The following describes two proteins that form a bound complex.

Sequence of protein 2:
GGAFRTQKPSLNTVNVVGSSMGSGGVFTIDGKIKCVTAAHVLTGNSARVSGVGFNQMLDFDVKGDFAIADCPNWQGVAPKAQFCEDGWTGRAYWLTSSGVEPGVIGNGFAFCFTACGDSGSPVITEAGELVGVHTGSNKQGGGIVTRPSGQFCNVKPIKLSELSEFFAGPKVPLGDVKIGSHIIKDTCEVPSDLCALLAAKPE

Contacts between the two chains:
Residue S19 in protein 2 interacts with residue V181 in protein 1 (closest heavy-atom distance 3.9 Å).
Residue L104 in protein 2 is in contact with residue P179 in protein 1 (closest heavy-atom distance 3.9 Å).
Residue D202 in protein 2 interacts with residue Y102 in protein 1 (closest heavy-atom distance 2.4 Å).
Residue P179 in protein 2 is in contact with residue I133 in protein 1 (closest heavy-atom distance 4.3 Å).
Residue Y102 in protein 2 is in contact with residue S201 in protein 1 (closest heavy-atom distance 3.4 Å).
Residue V181 in protein 2 interacts with residue K17 in protein 1 (closest heavy-atom distance 4.0 Å).
Residue P18 in protein 2 contacts residue V181 in protein 1 (closest heavy-atom distance 3.9 Å).
Residue G184 in protein 2 interacts with residue Q16 in protein 1 (closest heavy-atom distance 4.2 Å).
Residue P179 in protein 2 is in contact with residue S19 in protein 1 (closest heavy-atom distance 4.4 Å).
Residue V181 in protein 2 is in contact with residue T15 in protein 1 (closest heavy-atom distance 4.0 Å).
Residue V109 in protein 2 contacts residue P179 in protein 1 (closest heavy-atom distance 3.8 Å).
Residue Y102 in protein 2 contacts residue A177 in protein 1 (closest heavy-atom distance 3.5 Å).
Residue T15 in protein 2 contacts residue V181 in protein 1 (closest heavy-atom distance 3.9 Å).
Residue F13 in protein 2 interacts with residue A12 in protein 1 (closest heavy-atom distance 4.3 Å).
Residue C204 in protein 2 contacts residue T15 in protein 1 (closest heavy-atom distance 4.0 Å).
Residue P179 in protein 2 is in contact with residue V109 in protein 1 (closest heavy-atom distance 3.7 Å).
Residue Y102 in protein 2 contacts residue D202 in protein 1 (closest heavy-atom distance 2.3 Å).
Residue P182 in protein 2 is in contact with residue K17 in protein 1 (closest heavy-atom distance 4.4 Å).
Residue V181 in protein 2 contacts residue V109 in protein 1 (closest heavy-atom distance 3.7 Å).
Residue L20 in protein 2 contacts residue P182 in protein 1 (closest heavy-atom distance 3.6 Å).
Residue A177 in protein 2 is in contact with residue Y102 in protein 1 (closest heavy-atom distance 3.3 Å).
Residue V181 in protein 2 is in contact with residue P18 in protein 1 (closest heavy-atom distance 4.1 Å).
Residue A205 in protein 2 interacts with residue F13 in protein 1 (closest heavy-atom distance 3.8 Å).
Residue F13 in protein 2 is in contact with residue F13 in protein 1 (closest heavy-atom distance 3.3 Å).
Residue Y102 in protein 2 contacts residue G178 in protein 1 (closest heavy-atom distance 3.5 Å).
Residue V109 in protein 2 contacts residue S201 in protein 1 (closest heavy-atom distance 3.5 Å).
Residue S19 in protein 2 contacts residue P179 in protein 1 (closest heavy-atom distance 4.0 Å).
Residue K17 in protein 2 interacts with residue P182 in protein 1 (closest heavy-atom distance 4.0 Å).
Residue K180 in protein 2 interacts with residue S19 in protein 1 (closest heavy-atom distance 3.5 Å).
Residue Y102 in protein 2 contacts residue P179 in protein 1 (closest heavy-atom distance 3.9 Å).
Residue I133 in protein 2 contacts residue P179 in protein 1 (closest heavy-atom distance 4.3 Å).
Residue T15 in protein 2 interacts with residue C204 in protein 1 (closest heavy-atom distance 4.1 Å).
Residue E135 in protein 2 contacts residue A177 in protein 1 (closest heavy-atom distance 3.4 Å).
Residue E198 in protein 2 is in contact with residue L20 in protein 1 (closest heavy-atom distance 3.7 Å).
Residue V181 in protein 2 contacts residue S19 in protein 1 (closest heavy-atom distance 4.1 Å).
Residue A208 in protein 2 interacts with residue Q16 in protein 1 (closest heavy-atom distance 4.3 Å).
Residue S201 in protein 2 contacts residue T15 in protein 1 (closest heavy-atom distance 3.4 Å).
Residue K180 in protein 2 contacts residue L20 in protein 1 (closest heavy-atom distance 4.4 Å).
Residue T15 in protein 2 contacts residue A205 in protein 1 (closest heavy-atom distance 4.1 Å).
Residue P179 in protein 2 interacts with residue Y102 in protein 1 (closest heavy-atom distance 3.9 Å).
Residue A177 in protein 2 is in contact with residue E135 in protein 1 (closest heavy-atom distance 3.8 Å).
Residue S201 in protein 2 contacts residue V109 in protein 1 (closest heavy-atom distance 3.6 Å).
Residue P179 in protein 2 interacts with residue L104 in protein 1 (closest heavy-atom distance 4.0 Å).
Residue A205 in protein 2 contacts residue T15 in protein 1 (closest heavy-atom distance 4.3 Å).
Residue P182 in protein 2 interacts with residue L20 in protein 1 (closest heavy-atom distance 3.8 Å).
Residue K17 in protein 2 is in contact with residue V181 in protein 1 (closest heavy-atom distance 3.7 Å).
Residue P18 in protein 2 is in contact with residue P182 in protein 1 (closest heavy-atom distance 3.2 Å).
Residue Q16 in protein 2 contacts residue D185 in protein 1 (closest heavy-atom distance 4.1 Å).
Residue V186 in protein 2 is in contact with residue Q16 in protein 1 (closest heavy-atom distance 4.0 Å).
Residue T15 in protein 2 is in contact with residue S201 in protein 1 (closest heavy-atom distance 3.4 Å).
Residue D185 in protein 2 interacts with residue Q16 in protein 1 (closest heavy-atom distance 3.5 Å).
Residue S201 in protein 2 interacts with residue Y102 in protein 1 (closest heavy-atom distance 3.6 Å).
Residue L20 in protein 2 interacts with residue K180 in protein 1 (closest heavy-atom distance 3.6 Å).
Residue G178 in protein 2 interacts with residue Y102 in protein 1 (closest heavy-atom distance 3.5 Å).
Residue V109 in protein 2 contacts residue V181 in protein 1 (closest heavy-atom distance 3.5 Å).
Residue P182 in protein 2 interacts with residue P18 in protein 1 (closest heavy-atom distance 3.2 Å).
Residue S19 in protein 2 is in contact with residue K180 in protein 1 (closest heavy-atom distance 3.4 Å).
Residue L20 in protein 2 interacts with residue E198 in protein 1 (closest heavy-atom distance 4.1 Å).
Residue E135 in protein 2 is in contact with residue D202 in protein 1 (closest heavy-atom distance 4.4 Å).
Residue F13 in protein 2 interacts with residue A205 in protein 1 (closest heavy-atom distance 3.7 Å).

Sequence of protein 1:
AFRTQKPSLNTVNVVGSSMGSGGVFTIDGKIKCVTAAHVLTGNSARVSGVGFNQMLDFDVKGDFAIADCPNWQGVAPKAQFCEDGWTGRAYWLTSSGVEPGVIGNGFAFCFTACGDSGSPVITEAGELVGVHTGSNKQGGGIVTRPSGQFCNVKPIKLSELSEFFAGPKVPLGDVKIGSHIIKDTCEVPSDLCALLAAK